Sequence of the first protein:
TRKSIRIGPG

Sequence of the second protein:
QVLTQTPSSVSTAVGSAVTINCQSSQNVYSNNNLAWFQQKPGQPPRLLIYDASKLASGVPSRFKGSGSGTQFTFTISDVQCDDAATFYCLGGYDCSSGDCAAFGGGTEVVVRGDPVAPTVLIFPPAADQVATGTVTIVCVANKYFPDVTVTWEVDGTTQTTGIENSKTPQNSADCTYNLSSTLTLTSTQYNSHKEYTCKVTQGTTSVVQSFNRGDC

Interface contacts:
Residue N33 in the second protein is in contact with residue I7 in the first protein (closest heavy-atom distance 3.2 Å).
Residue L90 in the second protein contacts residue I9 in the first protein (closest heavy-atom distance 3.8 Å).
Residue C100 in the second protein contacts residue R4 in the first protein (closest heavy-atom distance 4.3 Å).
Residue G91 in the second protein interacts with residue I7 in the first protein (closest heavy-atom distance 4.2 Å).
Residue D94 in the second protein contacts residue K5 in the first protein (closest heavy-atom distance 3.5 Å).
Residue N33 in the second protein contacts residue I9 in the first protein (closest heavy-atom distance 4.1 Å).
Residue L47 in the second protein contacts residue I9 in the first protein (closest heavy-atom distance 4.2 Å).
Residue Y93 in the second protein contacts residue S6 in the first protein (closest heavy-atom distance 3.0 Å).
Residue A35 in the second protein interacts with residue I9 in the first protein (closest heavy-atom distance 3.7 Å).
Residue L47 in the second protein contacts residue G10 in the first protein (closest heavy-atom distance 4.2 Å).
Residue Y93 in the second protein interacts with residue K5 in the first protein (closest heavy-atom distance 3.4 Å).
Residue C95 in the second protein is in contact with residue I7 in the first protein (closest heavy-atom distance 5.0 Å).
Residue N33 in the second protein interacts with residue S6 in the first protein (closest heavy-atom distance 3.0 Å).
Residue F37 in the second protein contacts residue I9 in the first protein (closest heavy-atom distance 5.0 Å).
Residue C100 in the second protein contacts residue S6 in the first protein (closest heavy-atom distance 4.1 Å).
Residue Y50 in the second protein interacts with residue P11 in the first protein (closest heavy-atom distance 3.8 Å).
Residue C95 in the second protein interacts with residue K5 in the first protein (closest heavy-atom distance 3.0 Å).
Residue D51 in the second protein is in contact with residue I9 in the first protein (closest heavy-atom distance 4.6 Å).
Residue C95 in the second protein interacts with residue S6 in the first protein (closest heavy-atom distance 3.6 Å).
Residue G92 in the second protein is in contact with residue I7 in the first protein (closest heavy-atom distance 3.8 Å).
Residue G92 in the second protein interacts with residue S6 in the first protein (closest heavy-atom distance 3.5 Å).
Residue C95 in the second protein contacts residue R4 in the first protein (closest heavy-atom distance 3.8 Å).
Residue Y29 in the second protein interacts with residue S6 in the first protein (closest heavy-atom distance 3.6 Å).
Residue C100 in the second protein contacts residue I7 in the first protein (closest heavy-atom distance 3.7 Å).
Residue Y29 in the second protein contacts residue K5 in the first protein (closest heavy-atom distance 3.3 Å).
Residue A101 in the second protein interacts with residue I7 in the first protein (closest heavy-atom distance 3.6 Å).
Residue L90 in the second protein contacts residue I7 in the first protein (closest heavy-atom distance 4.2 Å).
Residue D94 in the second protein contacts residue S6 in the first protein (closest heavy-atom distance 4.7 Å).
Residue Y50 in the second protein interacts with residue I9 in the first protein (closest heavy-atom distance 3.7 Å).
Residue Y50 in the second protein contacts residue G10 in the first protein (closest heavy-atom distance 4.5 Å).
Residue Y93 in the second protein contacts residue I7 in the first protein (closest heavy-atom distance 4.6 Å).

These two protein chains interact to form a complex.